Sequence of protein 1:
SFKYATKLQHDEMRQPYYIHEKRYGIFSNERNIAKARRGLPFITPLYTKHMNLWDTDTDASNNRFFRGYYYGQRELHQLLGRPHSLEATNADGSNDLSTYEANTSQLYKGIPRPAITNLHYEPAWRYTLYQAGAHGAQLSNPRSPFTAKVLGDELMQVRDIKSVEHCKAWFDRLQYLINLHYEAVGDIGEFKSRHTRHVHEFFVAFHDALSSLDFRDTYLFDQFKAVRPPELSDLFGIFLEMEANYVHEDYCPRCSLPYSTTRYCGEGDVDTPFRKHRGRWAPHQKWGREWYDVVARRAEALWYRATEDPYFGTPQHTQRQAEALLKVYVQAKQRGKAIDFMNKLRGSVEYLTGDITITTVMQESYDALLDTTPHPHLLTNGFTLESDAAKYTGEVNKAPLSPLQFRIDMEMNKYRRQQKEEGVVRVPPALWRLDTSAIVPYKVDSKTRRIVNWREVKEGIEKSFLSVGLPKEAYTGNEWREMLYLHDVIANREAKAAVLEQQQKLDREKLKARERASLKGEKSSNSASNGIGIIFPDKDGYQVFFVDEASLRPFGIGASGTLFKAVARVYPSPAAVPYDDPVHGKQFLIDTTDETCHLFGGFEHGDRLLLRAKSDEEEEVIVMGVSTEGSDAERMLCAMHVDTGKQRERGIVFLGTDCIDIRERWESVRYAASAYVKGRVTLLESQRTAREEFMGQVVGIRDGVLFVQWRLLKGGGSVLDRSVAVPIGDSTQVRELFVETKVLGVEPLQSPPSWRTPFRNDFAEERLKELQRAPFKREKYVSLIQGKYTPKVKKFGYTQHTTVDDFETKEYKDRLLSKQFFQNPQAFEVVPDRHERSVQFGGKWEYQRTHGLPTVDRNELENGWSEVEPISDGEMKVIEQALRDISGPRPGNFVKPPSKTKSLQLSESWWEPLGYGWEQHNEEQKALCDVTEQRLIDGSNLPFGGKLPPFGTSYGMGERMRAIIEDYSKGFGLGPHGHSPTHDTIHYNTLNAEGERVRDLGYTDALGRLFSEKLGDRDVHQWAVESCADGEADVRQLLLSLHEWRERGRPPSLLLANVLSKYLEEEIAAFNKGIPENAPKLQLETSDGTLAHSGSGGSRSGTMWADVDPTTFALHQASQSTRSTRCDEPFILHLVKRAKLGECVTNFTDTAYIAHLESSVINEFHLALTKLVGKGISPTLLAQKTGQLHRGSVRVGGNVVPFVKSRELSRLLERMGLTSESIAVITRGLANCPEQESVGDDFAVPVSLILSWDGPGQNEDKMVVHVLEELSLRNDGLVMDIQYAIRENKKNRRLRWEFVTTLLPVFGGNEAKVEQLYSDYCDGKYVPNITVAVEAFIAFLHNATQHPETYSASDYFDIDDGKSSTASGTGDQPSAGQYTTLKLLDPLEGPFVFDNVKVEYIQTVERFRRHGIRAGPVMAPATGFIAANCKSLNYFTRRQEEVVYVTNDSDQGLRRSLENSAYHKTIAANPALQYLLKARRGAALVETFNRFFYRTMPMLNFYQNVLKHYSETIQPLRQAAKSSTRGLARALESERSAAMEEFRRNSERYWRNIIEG

These two protein chains interact to form a complex.

Contacts between the two chains:
Residue K1230 in protein 1 is in contact with residue S595 in protein 2 (closest heavy-atom distance 4.3 Å).
Residue T1229 in protein 1 is in contact with residue T598 in protein 2 (closest heavy-atom distance 3.5 Å).
Residue E1273 in protein 1 contacts residue K989 in protein 2 (closest heavy-atom distance 3.2 Å).
Residue C1203 in protein 1 contacts residue T994 in protein 2 (closest heavy-atom distance 3.5 Å).
Residue Y1212 in protein 1 is in contact with residue Y965 in protein 2 (closest heavy-atom distance 3.5 Å).
Residue G1257 in protein 1 interacts with residue S658 in protein 2 (closest heavy-atom distance 4.0 Å).
Residue L1200 in protein 1 is in contact with residue Y999 in protein 2 (closest heavy-atom distance 4.1 Å).
Residue A1211 in protein 1 interacts with residue R963 in protein 2 (closest heavy-atom distance 3.4 Å).
Residue T1245 in protein 1 is in contact with residue L628 in protein 2 (closest heavy-atom distance 3.9 Å).
Residue V1232 in protein 1 interacts with residue W602 in protein 2 (closest heavy-atom distance 4.3 Å).
Residue H1249 in protein 1 contacts residue L628 in protein 2 (closest heavy-atom distance 4.3 Å).
Residue K1230 in protein 1 is in contact with residue T598 in protein 2 (closest heavy-atom distance 3.9 Å).
Residue G1257 in protein 1 contacts residue Y606 in protein 2 (closest heavy-atom distance 2.9 Å).
Residue T1229 in protein 1 is in contact with residue L529 in protein 2 (closest heavy-atom distance 4.0 Å).
Residue V1253 in protein 1 contacts residue N661 in protein 2 (closest heavy-atom distance 3.8 Å).
Residue E1202 in protein 1 contacts residue T994 in protein 2 (closest heavy-atom distance 4.1 Å).
Residue V1232 in protein 1 interacts with residue S601 in protein 2 (closest heavy-atom distance 3.9 Å).
Residue N1222 in protein 1 contacts residue M592 in protein 2 (closest heavy-atom distance 4.2 Å).
Residue A1242 in protein 1 contacts residue Y629 in protein 2 (closest heavy-atom distance 4.0 Å).
Residue P1238 in protein 1 interacts with residue Y629 in protein 2 (closest heavy-atom distance 4.4 Å).
Residue L1226 in protein 1 interacts with residue F528 in protein 2 (closest heavy-atom distance 3.9 Å).
Residue N1206 in protein 1 is in contact with residue T994 in protein 2 (closest heavy-atom distance 3.7 Å).
Residue V1260 in protein 1 contacts residue Y629 in protein 2 (closest heavy-atom distance 3.6 Å).
Residue V1306 in protein 1 is in contact with residue W602 in protein 2 (closest heavy-atom distance 4.2 Å).
Residue P1261 in protein 1 is in contact with residue W602 in protein 2 (closest heavy-atom distance 3.9 Å).
Residue R1254 in protein 1 interacts with residue N661 in protein 2 (closest heavy-atom distance 4.0 Å).
Residue V1259 in protein 1 interacts with residue Y629 in protein 2 (closest heavy-atom distance 3.6 Å).
Residue H1225 in protein 1 contacts residue F528 in protein 2 (closest heavy-atom distance 3.7 Å).
Residue L1226 in protein 1 contacts residue M592 in protein 2 (closest heavy-atom distance 3.9 Å).
Residue K1230 in protein 1 contacts residue V594 in protein 2 (closest heavy-atom distance 4.2 Å).
Residue V1253 in protein 1 is in contact with residue S658 in protein 2 (closest heavy-atom distance 3.4 Å).
Residue R1274 in protein 1 contacts residue E980 in protein 2 (closest heavy-atom distance 3.5 Å).
Residue V1259 in protein 1 interacts with residue S601 in protein 2 (closest heavy-atom distance 3.8 Å).
Residue K1230 in protein 1 is in contact with residue R593 in protein 2 (closest heavy-atom distance 4.0 Å).
Residue V1259 in protein 1 interacts with residue L628 in protein 2 (closest heavy-atom distance 3.6 Å).
Residue K1199 in protein 1 contacts residue Y999 in protein 2 (closest heavy-atom distance 3.9 Å).
Residue T1229 in protein 1 is in contact with residue W602 in protein 2 (closest heavy-atom distance 3.6 Å).
Residue L1241 in protein 1 is in contact with residue Y629 in protein 2 (closest heavy-atom distance 3.8 Å).
Residue V1253 in protein 1 is in contact with residue E657 in protein 2 (closest heavy-atom distance 3.6 Å).
Residue V1220 in protein 1 is in contact with residue Y999 in protein 2 (closest heavy-atom distance 3.8 Å).
Residue L1216 in protein 1 interacts with residue Y999 in protein 2 (closest heavy-atom distance 3.4 Å).
Residue G1257 in protein 1 is in contact with residue L626 in protein 2 (closest heavy-atom distance 3.7 Å).
Residue L1226 in protein 1 is in contact with residue V594 in protein 2 (closest heavy-atom distance 4.0 Å).
Residue T1229 in protein 1 is in contact with residue F528 in protein 2 (closest heavy-atom distance 3.5 Å).
Residue H1215 in protein 1 interacts with residue Y965 in protein 2 (closest heavy-atom distance 3.7 Å).
Residue G1256 in protein 1 interacts with residue L626 in protein 2 (closest heavy-atom distance 4.3 Å).
Residue N1258 in protein 1 contacts residue R662 in protein 2 (closest heavy-atom distance 3.5 Å).
Residue Y1212 in protein 1 interacts with residue Y999 in protein 2 (closest heavy-atom distance 2.5 Å).
Residue G1256 in protein 1 interacts with residue S658 in protein 2 (closest heavy-atom distance 4.1 Å).
Residue H1225 in protein 1 interacts with residue W602 in protein 2 (closest heavy-atom distance 3.9 Å).
Residue Y1212 in protein 1 contacts residue T1002 in protein 2 (closest heavy-atom distance 3.9 Å).
Residue G1256 in protein 1 interacts with residue L628 in protein 2 (closest heavy-atom distance 4.0 Å).
Residue T1245 in protein 1 contacts residue Y629 in protein 2 (closest heavy-atom distance 2.7 Å).
Residue F1207 in protein 1 contacts residue Y999 in protein 2 (closest heavy-atom distance 4.0 Å).
Residue A1211 in protein 1 is in contact with residue Y965 in protein 2 (closest heavy-atom distance 4.0 Å).
Residue R1274 in protein 1 contacts residue K989 in protein 2 (closest heavy-atom distance 4.0 Å).
Residue V1259 in protein 1 is in contact with residue G604 in protein 2 (closest heavy-atom distance 3.6 Å).
Residue G1257 in protein 1 is in contact with residue L628 in protein 2 (closest heavy-atom distance 4.0 Å).
Residue N1258 in protein 1 interacts with residue L628 in protein 2 (closest heavy-atom distance 3.8 Å).
Residue V1259 in protein 1 contacts residue W602 in protein 2 (closest heavy-atom distance 3.9 Å).

Sequence of protein 2:
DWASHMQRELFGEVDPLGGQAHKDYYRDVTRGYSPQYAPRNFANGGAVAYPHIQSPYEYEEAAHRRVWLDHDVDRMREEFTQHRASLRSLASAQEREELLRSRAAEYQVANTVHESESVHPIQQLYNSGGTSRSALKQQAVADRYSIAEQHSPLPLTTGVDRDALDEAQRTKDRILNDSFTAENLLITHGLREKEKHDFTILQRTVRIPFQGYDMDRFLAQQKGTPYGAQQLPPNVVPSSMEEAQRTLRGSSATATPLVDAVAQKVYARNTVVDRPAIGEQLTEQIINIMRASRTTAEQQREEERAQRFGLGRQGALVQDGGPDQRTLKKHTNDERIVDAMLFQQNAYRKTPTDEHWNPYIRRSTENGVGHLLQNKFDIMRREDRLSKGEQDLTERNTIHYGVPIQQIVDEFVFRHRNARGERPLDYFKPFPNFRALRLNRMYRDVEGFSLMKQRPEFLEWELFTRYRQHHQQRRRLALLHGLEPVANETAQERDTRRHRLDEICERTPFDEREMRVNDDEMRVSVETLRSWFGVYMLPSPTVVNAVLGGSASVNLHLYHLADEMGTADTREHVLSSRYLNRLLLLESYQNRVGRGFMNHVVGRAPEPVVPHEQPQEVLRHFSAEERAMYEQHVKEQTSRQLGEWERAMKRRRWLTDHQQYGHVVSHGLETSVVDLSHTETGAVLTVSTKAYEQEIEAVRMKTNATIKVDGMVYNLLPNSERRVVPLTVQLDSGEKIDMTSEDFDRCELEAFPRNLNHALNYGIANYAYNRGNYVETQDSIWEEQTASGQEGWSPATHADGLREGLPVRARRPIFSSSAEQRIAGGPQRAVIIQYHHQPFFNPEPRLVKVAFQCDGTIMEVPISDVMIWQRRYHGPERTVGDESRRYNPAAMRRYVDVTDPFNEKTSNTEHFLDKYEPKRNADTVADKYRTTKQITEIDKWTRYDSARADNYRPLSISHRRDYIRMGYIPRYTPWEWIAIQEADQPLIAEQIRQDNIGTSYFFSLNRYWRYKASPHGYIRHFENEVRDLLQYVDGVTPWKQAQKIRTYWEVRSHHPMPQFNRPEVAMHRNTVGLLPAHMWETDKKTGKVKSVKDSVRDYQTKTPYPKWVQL